Contacts between the two chains:
Residue I176 in the second protein contacts residue I176 in the first protein (closest heavy-atom distance 3.4 Å).
Residue Q157 in the second protein is in contact with residue R148 in the first protein (closest heavy-atom distance 3.6 Å).
Residue Q68 in the second protein contacts residue E67 in the first protein (closest heavy-atom distance 2.8 Å).
Residue T97 in the second protein contacts residue K133 in the first protein (closest heavy-atom distance 3.3 Å).
Residue R186 in the second protein interacts with residue D187 in the first protein (closest heavy-atom distance 2.8 Å).
Residue S169 in the second protein is in contact with residue E155 in the first protein (closest heavy-atom distance 3.6 Å).
Residue I153 in the second protein contacts residue L149 in the first protein (closest heavy-atom distance 3.5 Å).
Residue Q68 in the second protein is in contact with residue I64 in the first protein (closest heavy-atom distance 2.4 Å).
Residue S65 in the second protein contacts residue I64 in the first protein (closest heavy-atom distance 2.8 Å).
Residue M170 in the second protein is in contact with residue F152 in the first protein (closest heavy-atom distance 3.3 Å).
Residue E100 in the second protein contacts residue F126 in the first protein (closest heavy-atom distance 3.1 Å).
Residue N75 in the second protein contacts residue I72 in the first protein (closest heavy-atom distance 3.3 Å).
Residue V173 in the second protein interacts with residue E155 in the first protein (closest heavy-atom distance 3.2 Å).
Residue I93 in the second protein interacts with residue K132 in the first protein (closest heavy-atom distance 3.4 Å).
Residue E96 in the second protein is in contact with residue E129 in the first protein (closest heavy-atom distance 3.1 Å).
Residue L82 in the second protein interacts with residue Q143 in the first protein (closest heavy-atom distance 3.1 Å).
Residue I153 in the second protein interacts with residue N145 in the first protein (closest heavy-atom distance 3.4 Å).
Residue L179 in the second protein is in contact with residue N180 in the first protein (closest heavy-atom distance 3.0 Å).
Residue L89 in the second protein interacts with residue L89 in the first protein (closest heavy-atom distance 3.5 Å).
Residue F123 in the second protein interacts with residue V121 in the first protein (closest heavy-atom distance 2.9 Å).
Residue L179 in the second protein is in contact with residue I183 in the first protein (closest heavy-atom distance 3.6 Å).
Residue M79 in the second protein is in contact with residue I72 in the first protein (closest heavy-atom distance 3.6 Å).
Residue Q58 in the second protein interacts with residue R175 in the first protein (closest heavy-atom distance 2.9 Å).
Residue L159 in the second protein contacts residue E156 in the first protein (closest heavy-atom distance 3.4 Å).
Residue D146 in the second protein interacts with residue I141 in the first protein (closest heavy-atom distance 3.3 Å).
Residue S86 in the second protein contacts residue K136 in the first protein (closest heavy-atom distance 3.4 Å).
Residue T97 in the second protein is in contact with residue E129 in the first protein (closest heavy-atom distance 3.6 Å).
Residue E96 in the second protein interacts with residue S92 in the first protein (closest heavy-atom distance 2.6 Å).
Residue F123 in the second protein is in contact with residue S120 in the first protein (closest heavy-atom distance 2.1 Å).
Residue M61 in the second protein is in contact with residue Q161 in the first protein (closest heavy-atom distance 3.2 Å).
Residue Q139 in the second protein is in contact with residue S134 in the first protein (closest heavy-atom distance 3.1 Å).
Residue K136 in the second protein contacts residue R131 in the first protein (closest heavy-atom distance 3.1 Å).
Residue Q142 in the second protein is in contact with residue V138 in the first protein (closest heavy-atom distance 3.3 Å).
Residue K150 in the second protein interacts with residue N145 in the first protein (closest heavy-atom distance 3.2 Å).
Residue K128 in the second protein contacts residue S120 in the first protein (closest heavy-atom distance 3.5 Å).
Residue I93 in the second protein contacts residue K136 in the first protein (closest heavy-atom distance 3.4 Å).
Residue K76 in the second protein contacts residue K150 in the first protein (closest heavy-atom distance 3.3 Å).
Residue G174 in the second protein interacts with residue R151 in the first protein (closest heavy-atom distance 3.3 Å).
Residue E156 in the second protein is in contact with residue I153 in the first protein (closest heavy-atom distance 3.0 Å).
Residue S92 in the second protein contacts residue S92 in the first protein (closest heavy-atom distance 2.7 Å).
Residue Q157 in the second protein contacts residue F152 in the first protein (closest heavy-atom distance 3.6 Å).
Residue I190 in the second protein interacts with residue I190 in the first protein (closest heavy-atom distance 3.3 Å).
Residue L160 in the second protein is in contact with residue F152 in the first protein (closest heavy-atom distance 3.4 Å).
Residue N180 in the second protein is in contact with residue L179 in the first protein (closest heavy-atom distance 3.4 Å).
Residue L89 in the second protein contacts residue V85 in the first protein (closest heavy-atom distance 3.6 Å).
Residue M79 in the second protein interacts with residue E147 in the first protein (closest heavy-atom distance 3.1 Å).
Residue E96 in the second protein interacts with residue K132 in the first protein (closest heavy-atom distance 3.5 Å).
Residue I93 in the second protein contacts residue K133 in the first protein (closest heavy-atom distance 3.5 Å).
Residue R131 in the second protein is in contact with residue K128 in the first protein (closest heavy-atom distance 3.5 Å).
Residue V173 in the second protein is in contact with residue L172 in the first protein (closest heavy-atom distance 3.5 Å).
Residue I183 in the second protein interacts with residue L179 in the first protein (closest heavy-atom distance 3.6 Å).
Residue Q139 in the second protein is in contact with residue R131 in the first protein (closest heavy-atom distance 2.4 Å).
Residue D146 in the second protein interacts with residue N145 in the first protein (closest heavy-atom distance 3.6 Å).
Residue A90 in the second protein is in contact with residue K136 in the first protein (closest heavy-atom distance 2.9 Å).
Residue E156 in the second protein is in contact with residue E156 in the first protein (closest heavy-atom distance 3.1 Å).
Residue L149 in the second protein contacts residue D146 in the first protein (closest heavy-atom distance 3.1 Å).
Residue F152 in the second protein contacts residue L149 in the first protein (closest heavy-atom distance 3.2 Å).
Residue V85 in the second protein interacts with residue V85 in the first protein (closest heavy-atom distance 3.5 Å).
Residue M170 in the second protein interacts with residue R151 in the first protein (closest heavy-atom distance 3.1 Å).
Residue L89 in the second protein contacts residue K136 in the first protein (closest heavy-atom distance 2.8 Å).

Sequence of the first protein:
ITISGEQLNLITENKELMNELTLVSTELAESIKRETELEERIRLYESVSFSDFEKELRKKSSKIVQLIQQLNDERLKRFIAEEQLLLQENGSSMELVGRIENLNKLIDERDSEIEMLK

Sequence of the second protein:
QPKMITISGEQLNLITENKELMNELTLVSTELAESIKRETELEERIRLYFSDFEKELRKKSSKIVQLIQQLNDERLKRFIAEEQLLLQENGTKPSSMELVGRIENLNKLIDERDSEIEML

This data describes a binding interaction between two proteins.